Sequence of chain B:
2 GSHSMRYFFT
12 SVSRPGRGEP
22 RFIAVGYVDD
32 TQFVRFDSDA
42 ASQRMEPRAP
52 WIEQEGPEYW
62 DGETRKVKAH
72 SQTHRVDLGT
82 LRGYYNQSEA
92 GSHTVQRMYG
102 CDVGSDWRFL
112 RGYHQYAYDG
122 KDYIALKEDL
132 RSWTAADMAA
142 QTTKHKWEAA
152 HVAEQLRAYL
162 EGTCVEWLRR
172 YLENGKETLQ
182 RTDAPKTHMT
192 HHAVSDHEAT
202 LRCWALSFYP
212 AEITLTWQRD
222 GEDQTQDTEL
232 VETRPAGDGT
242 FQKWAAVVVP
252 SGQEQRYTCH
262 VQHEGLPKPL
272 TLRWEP

Residue-level contacts at the interface:
Residue Q156 in chain B is in contact with residue F3 in chain A (closest heavy-atom distance 3.6 Å).
Residue Y172 in chain B interacts with residue Y1 in chain A (closest heavy-atom distance 2.6 Å).
Residue F10 in chain B is in contact with residue Q2 in chain A (closest heavy-atom distance 3.7 Å).
Residue Y8 in chain B is in contact with residue Y1 in chain A (closest heavy-atom distance 3.1 Å).
Residue T144 in chain B contacts residue A10 in chain A (closest heavy-atom distance 2.6 Å).
Residue H71 in chain B contacts residue Q2 in chain A (closest heavy-atom distance 4.8 Å).
Residue E64 in chain B contacts residue Y1 in chain A (closest heavy-atom distance 3.4 Å).
Residue E64 in chain B is in contact with residue Q2 in chain A (closest heavy-atom distance 2.8 Å).
Residue Y124 in chain B interacts with residue A10 in chain A (closest heavy-atom distance 4.8 Å).
Residue Y160 in chain B interacts with residue Y1 in chain A (closest heavy-atom distance 2.6 Å).
Residue M46 in chain B contacts residue Q2 in chain A (closest heavy-atom distance 3.4 Å).
Residue T81 in chain B interacts with residue A10 in chain A (closest heavy-atom distance 3.6 Å).
Residue A70 in chain B interacts with residue P5 in chain A (closest heavy-atom distance 4.3 Å).
Residue L82 in chain B interacts with residue A10 in chain A (closest heavy-atom distance 3.9 Å).
Residue T65 in chain B contacts residue Q2 in chain A (closest heavy-atom distance 5.0 Å).
Residue W148 in chain B contacts residue P8 in chain A (closest heavy-atom distance 3.6 Å).
Residue K67 in chain B is in contact with residue F3 in chain A (closest heavy-atom distance 3.7 Å).
Residue T164 in chain B interacts with residue Y1 in chain A (closest heavy-atom distance 3.5 Å).
Residue D78 in chain B is in contact with residue A10 in chain A (closest heavy-atom distance 2.7 Å).
Residue Y160 in chain B contacts residue Q2 in chain A (closest heavy-atom distance 3.7 Å).
Residue K67 in chain B contacts residue Y1 in chain A (closest heavy-atom distance 3.5 Å).
Residue L157 in chain B contacts residue F7 in chain A (closest heavy-atom distance 4.0 Å).
Residue W148 in chain B interacts with residue A10 in chain A (closest heavy-atom distance 4.0 Å).
Residue Y117 in chain B interacts with residue A10 in chain A (closest heavy-atom distance 4.2 Å).
Residue H71 in chain B is in contact with residue F7 in chain A (closest heavy-atom distance 3.5 Å).
Residue Y100 in chain B interacts with residue F3 in chain A (closest heavy-atom distance 3.0 Å).
Residue Y8 in chain B contacts residue Q2 in chain A (closest heavy-atom distance 3.7 Å).
Residue R98 in chain B is in contact with residue P8 in chain A (closest heavy-atom distance 4.9 Å).
Residue T74 in chain B contacts residue I9 in chain A (closest heavy-atom distance 4.3 Å).
Residue Y160 in chain B contacts residue F3 in chain A (closest heavy-atom distance 3.4 Å).
Residue A70 in chain B is in contact with residue D6 in chain A (closest heavy-atom distance 4.0 Å).
Residue V153 in chain B contacts residue P8 in chain A (closest heavy-atom distance 3.5 Å).
Residue L157 in chain B is in contact with residue F3 in chain A (closest heavy-atom distance 3.8 Å).
Residue K67 in chain B is in contact with residue G4 in chain A (closest heavy-atom distance 3.9 Å).
Residue M6 in chain B contacts residue Y1 in chain A (closest heavy-atom distance 3.7 Å).
Residue T143 in chain B is in contact with residue A10 in chain A (closest heavy-atom distance 5.0 Å).
Residue F34 in chain B is in contact with residue Y1 in chain A (closest heavy-atom distance 4.6 Å).
Residue Y100 in chain B is in contact with residue Q2 in chain A (closest heavy-atom distance 3.2 Å).
Residue H115 in chain B contacts residue F7 in chain A (closest heavy-atom distance 3.5 Å).
Residue K67 in chain B is in contact with residue Q2 in chain A (closest heavy-atom distance 2.9 Å).
Residue T74 in chain B is in contact with residue F7 in chain A (closest heavy-atom distance 3.4 Å).
Residue K147 in chain B contacts residue A10 in chain A (closest heavy-atom distance 3.1 Å).
Residue T74 in chain B contacts residue P8 in chain A (closest heavy-atom distance 4.8 Å).
Residue V68 in chain B contacts residue Q2 in chain A (closest heavy-atom distance 3.5 Å).
Residue Y85 in chain B interacts with residue A10 in chain A (closest heavy-atom distance 2.9 Å).
Residue D78 in chain B contacts residue P8 in chain A (closest heavy-atom distance 4.8 Å).
Residue G63 in chain B is in contact with residue Q2 in chain A (closest heavy-atom distance 5.0 Å).
Residue W168 in chain B interacts with residue Y1 in chain A (closest heavy-atom distance 3.3 Å).
Residue D78 in chain B contacts residue I9 in chain A (closest heavy-atom distance 3.4 Å).
Residue K67 in chain B is in contact with residue P5 in chain A (closest heavy-atom distance 3.5 Å).
Residue R98 in chain B is in contact with residue F7 in chain A (closest heavy-atom distance 3.4 Å).
Residue V77 in chain B interacts with residue I9 in chain A (closest heavy-atom distance 3.8 Å).
Residue K147 in chain B interacts with residue I9 in chain A (closest heavy-atom distance 4.8 Å).
Residue Y100 in chain B contacts residue F7 in chain A (closest heavy-atom distance 3.7 Å).
Residue Y60 in chain B contacts residue Y1 in chain A (closest heavy-atom distance 4.2 Å).
Residue W148 in chain B is in contact with residue I9 in chain A (closest heavy-atom distance 3.0 Å).

These two protein chains interact to form a complex.

Sequence of chain A:
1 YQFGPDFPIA